Sequence of chain A:
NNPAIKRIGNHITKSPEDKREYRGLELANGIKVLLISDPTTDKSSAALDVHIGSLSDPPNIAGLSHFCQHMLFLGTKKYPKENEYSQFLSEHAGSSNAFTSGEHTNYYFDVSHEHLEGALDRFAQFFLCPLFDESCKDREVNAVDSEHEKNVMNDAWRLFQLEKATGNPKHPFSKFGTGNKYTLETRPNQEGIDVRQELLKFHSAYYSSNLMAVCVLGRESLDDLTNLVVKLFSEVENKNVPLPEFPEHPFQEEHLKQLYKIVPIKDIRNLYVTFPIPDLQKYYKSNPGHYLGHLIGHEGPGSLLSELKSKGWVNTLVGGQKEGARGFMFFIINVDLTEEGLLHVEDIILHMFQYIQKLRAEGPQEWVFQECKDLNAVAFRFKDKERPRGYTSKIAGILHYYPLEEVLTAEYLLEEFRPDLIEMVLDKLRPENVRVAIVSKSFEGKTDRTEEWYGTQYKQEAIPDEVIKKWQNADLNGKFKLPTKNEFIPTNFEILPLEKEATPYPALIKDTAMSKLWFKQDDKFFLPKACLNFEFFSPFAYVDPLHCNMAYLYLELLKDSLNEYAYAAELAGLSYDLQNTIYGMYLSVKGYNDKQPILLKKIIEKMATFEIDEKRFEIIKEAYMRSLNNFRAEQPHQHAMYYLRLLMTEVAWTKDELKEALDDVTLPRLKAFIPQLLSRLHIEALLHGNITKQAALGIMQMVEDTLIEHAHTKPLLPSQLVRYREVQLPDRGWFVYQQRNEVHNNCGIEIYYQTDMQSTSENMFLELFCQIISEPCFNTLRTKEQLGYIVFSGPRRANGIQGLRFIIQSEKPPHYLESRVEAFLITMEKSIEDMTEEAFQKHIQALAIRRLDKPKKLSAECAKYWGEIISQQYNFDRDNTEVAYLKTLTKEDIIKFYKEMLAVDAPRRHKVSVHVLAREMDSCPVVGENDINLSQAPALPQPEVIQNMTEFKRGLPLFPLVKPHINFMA

Sequence of chain B:
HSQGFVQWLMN

This data describes a binding interaction between two proteins.

Residue-level contacts at the interface:
Residue N110 in chain A contacts residue M27 in chain B (closest heavy-atom distance 3.4 Å).
Residue A111 in chain A interacts with residue L26 in chain B (closest heavy-atom distance 3.1 Å).
Residue G332 in chain A contacts residue H1 in chain B (closest heavy-atom distance 2.7 Å).
Residue I803 in chain A interacts with residue N28 in chain B (closest heavy-atom distance 4.1 Å).
Residue Y802 in chain A is in contact with residue M27 in chain B (closest heavy-atom distance 3.2 Å).
Residue Q82 in chain A contacts residue L26 in chain B (closest heavy-atom distance 3.4 Å).
Residue Q334 in chain A contacts residue Q3 in chain B (closest heavy-atom distance 3.1 Å).
Residue Q82 in chain A interacts with residue W25 in chain B (closest heavy-atom distance 4.1 Å).
Residue R795 in chain A interacts with residue N28 in chain B (closest heavy-atom distance 4.2 Å).
Residue H303 in chain A contacts residue Q3 in chain B (closest heavy-atom distance 3.9 Å).
Residue N110 in chain A interacts with residue L26 in chain B (closest heavy-atom distance 3.5 Å).
Residue H83 in chain A interacts with residue W25 in chain B (closest heavy-atom distance 3.4 Å).
Residue W170 in chain A contacts residue F22 in chain B (closest heavy-atom distance 3.5 Å).
Residue A169 in chain A interacts with residue F22 in chain B (closest heavy-atom distance 3.9 Å).
Residue T113 in chain A interacts with residue Q24 in chain B (closest heavy-atom distance 2.9 Å).
Residue Y802 in chain A interacts with residue N28 in chain B (closest heavy-atom distance 3.4 Å).
Residue T113 in chain A is in contact with residue V23 in chain B (closest heavy-atom distance 3.1 Å).
Residue T191 in chain A interacts with residue Q24 in chain B (closest heavy-atom distance 3.2 Å).
Residue H83 in chain A contacts residue L26 in chain B (closest heavy-atom distance 3.2 Å).
Residue Q82 in chain A interacts with residue Q24 in chain B (closest heavy-atom distance 3.5 Å).
Residue L330 in chain A interacts with residue H1 in chain B (closest heavy-atom distance 2.4 Å).
Residue F791 in chain A is in contact with residue M27 in chain B (closest heavy-atom distance 3.8 Å).
Residue H79 in chain A interacts with residue Q24 in chain B (closest heavy-atom distance 3.5 Å).
Residue F112 in chain A is in contact with residue W25 in chain B (closest heavy-atom distance 3.9 Å).
Residue F173 in chain A interacts with residue F22 in chain B (closest heavy-atom distance 3.7 Å).
Residue R795 in chain A interacts with residue L26 in chain B (closest heavy-atom distance 2.6 Å).
Residue F86 in chain A is in contact with residue L26 in chain B (closest heavy-atom distance 4.1 Å).
Residue R795 in chain A contacts residue M27 in chain B (closest heavy-atom distance 3.9 Å).
Residue V331 in chain A contacts residue H1 in chain B (closest heavy-atom distance 3.3 Å).
Residue H79 in chain A contacts residue W25 in chain B (closest heavy-atom distance 3.2 Å).
Residue F112 in chain A interacts with residue V23 in chain B (closest heavy-atom distance 3.2 Å).
Residue G306 in chain A is in contact with residue S2 in chain B (closest heavy-atom distance 3.6 Å).
Residue G190 in chain A interacts with residue Q24 in chain B (closest heavy-atom distance 3.4 Å).
Residue A111 in chain A is in contact with residue Q24 in chain B (closest heavy-atom distance 4.0 Å).
Residue W170 in chain A interacts with residue V23 in chain B (closest heavy-atom distance 3.6 Å).
Residue H307 in chain A contacts residue S2 in chain B (closest heavy-atom distance 3.6 Å).
Residue G310 in chain A interacts with residue S2 in chain B (closest heavy-atom distance 4.1 Å).
Residue S109 in chain A interacts with residue M27 in chain B (closest heavy-atom distance 3.9 Å).
Residue A111 in chain A is in contact with residue W25 in chain B (closest heavy-atom distance 3.1 Å).
Residue Y580 in chain A is in contact with residue S2 in chain B (closest heavy-atom distance 3.8 Å).
Residue N110 in chain A is in contact with residue W25 in chain B (closest heavy-atom distance 3.1 Å).
Residue F112 in chain A interacts with residue Q24 in chain B (closest heavy-atom distance 3.1 Å).
Residue G332 in chain A is in contact with residue Q3 in chain B (closest heavy-atom distance 2.7 Å).
Residue E160 in chain A is in contact with residue Q24 in chain B (closest heavy-atom distance 2.8 Å).
Residue W170 in chain A is in contact with residue Q24 in chain B (closest heavy-atom distance 3.7 Å).
Residue F805 in chain A interacts with residue N28 in chain B (closest heavy-atom distance 4.2 Å).
Residue E160 in chain A is in contact with residue W25 in chain B (closest heavy-atom distance 3.0 Å).
Residue G310 in chain A interacts with residue H1 in chain B (closest heavy-atom distance 3.0 Å).
Residue V331 in chain A is in contact with residue Q3 in chain B (closest heavy-atom distance 3.9 Å).
Residue V804 in chain A interacts with residue N28 in chain B (closest heavy-atom distance 3.7 Å).
Residue Y802 in chain A contacts residue W25 in chain B (closest heavy-atom distance 3.4 Å).
Residue Y121 in chain A interacts with residue W25 in chain B (closest heavy-atom distance 3.2 Å).
Residue G332 in chain A interacts with residue S2 in chain B (closest heavy-atom distance 3.2 Å).
Residue Y580 in chain A contacts residue H1 in chain B (closest heavy-atom distance 3.6 Å).
Residue E312 in chain A is in contact with residue H1 in chain B (closest heavy-atom distance 3.1 Å).
Residue G333 in chain A interacts with residue Q3 in chain B (closest heavy-atom distance 3.5 Å).
Residue K335 in chain A interacts with residue Q3 in chain B (closest heavy-atom distance 3.9 Å).
Residue Y802 in chain A is in contact with residue L26 in chain B (closest heavy-atom distance 3.5 Å).
Residue I345 in chain A is in contact with residue Q3 in chain B (closest heavy-atom distance 3.8 Å).
Residue S114 in chain A is in contact with residue V23 in chain B (closest heavy-atom distance 3.5 Å).